Sequence of chain A:
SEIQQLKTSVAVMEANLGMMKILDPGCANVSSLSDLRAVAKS

Sequence of chain B:
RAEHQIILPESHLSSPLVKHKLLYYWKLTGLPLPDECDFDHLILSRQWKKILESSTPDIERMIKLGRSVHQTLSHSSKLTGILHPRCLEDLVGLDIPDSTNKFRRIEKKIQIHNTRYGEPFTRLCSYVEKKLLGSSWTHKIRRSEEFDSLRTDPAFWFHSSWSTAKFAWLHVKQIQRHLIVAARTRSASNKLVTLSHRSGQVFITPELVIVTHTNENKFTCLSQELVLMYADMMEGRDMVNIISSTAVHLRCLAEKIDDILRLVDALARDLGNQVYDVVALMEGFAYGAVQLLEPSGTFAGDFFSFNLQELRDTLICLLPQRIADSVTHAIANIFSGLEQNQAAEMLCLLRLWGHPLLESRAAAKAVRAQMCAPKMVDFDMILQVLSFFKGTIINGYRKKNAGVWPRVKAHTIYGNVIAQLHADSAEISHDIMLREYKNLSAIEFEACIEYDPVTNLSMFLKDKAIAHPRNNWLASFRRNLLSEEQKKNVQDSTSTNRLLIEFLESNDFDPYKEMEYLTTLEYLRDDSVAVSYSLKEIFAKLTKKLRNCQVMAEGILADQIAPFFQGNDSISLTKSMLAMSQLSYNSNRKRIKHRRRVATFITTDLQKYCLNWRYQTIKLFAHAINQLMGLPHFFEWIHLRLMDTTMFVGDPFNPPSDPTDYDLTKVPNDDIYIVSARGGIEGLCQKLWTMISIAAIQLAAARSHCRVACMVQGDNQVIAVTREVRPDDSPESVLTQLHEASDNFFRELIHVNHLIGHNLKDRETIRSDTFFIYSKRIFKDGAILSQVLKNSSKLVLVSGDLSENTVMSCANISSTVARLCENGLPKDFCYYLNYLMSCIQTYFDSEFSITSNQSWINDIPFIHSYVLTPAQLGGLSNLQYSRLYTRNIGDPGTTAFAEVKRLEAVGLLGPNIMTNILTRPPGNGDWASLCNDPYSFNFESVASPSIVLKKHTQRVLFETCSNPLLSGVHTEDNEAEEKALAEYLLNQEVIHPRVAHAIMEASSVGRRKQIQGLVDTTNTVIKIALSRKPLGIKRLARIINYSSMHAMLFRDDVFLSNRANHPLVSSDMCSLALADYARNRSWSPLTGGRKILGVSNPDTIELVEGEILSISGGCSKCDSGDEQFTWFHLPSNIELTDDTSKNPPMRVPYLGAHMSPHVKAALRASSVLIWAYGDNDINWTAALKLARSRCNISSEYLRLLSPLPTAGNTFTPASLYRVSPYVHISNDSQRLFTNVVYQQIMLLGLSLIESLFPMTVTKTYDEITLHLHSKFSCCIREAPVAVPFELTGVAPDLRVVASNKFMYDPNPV

These two protein chains interact to form a complex.

Residue-level contacts at the interface:
Residue Y651 in chain B is in contact with residue C290 in chain A (closest heavy-atom distance 4.5 Å).
Residue H418 in chain B contacts residue D298 in chain A (closest heavy-atom distance 3.4 Å).
Residue Y651 in chain B contacts residue D287 in chain A (closest heavy-atom distance 3.9 Å).
Residue Q663 in chain B interacts with residue S297 in chain A (closest heavy-atom distance 4.0 Å).
Residue H669 in chain B is in contact with residue A291 in chain A (closest heavy-atom distance 3.6 Å).
Residue P668 in chain B contacts residue S295 in chain A (closest heavy-atom distance 2.9 Å).
Residue Y651 in chain B is in contact with residue I285 in chain A (closest heavy-atom distance 3.8 Å).
Residue P668 in chain B interacts with residue L296 in chain A (closest heavy-atom distance 3.8 Å).
Residue K416 in chain B interacts with residue D298 in chain A (closest heavy-atom distance 2.9 Å).
Residue N446 in chain B contacts residue V275 in chain A (closest heavy-atom distance 3.9 Å).
Residue S448 in chain B contacts residue M282 in chain A (closest heavy-atom distance 3.4 Å).
Residue L667 in chain B is in contact with residue L296 in chain A (closest heavy-atom distance 3.3 Å).
Residue Y421 in chain B contacts residue A278 in chain A (closest heavy-atom distance 3.9 Å).
Residue Y421 in chain B is in contact with residue T271 in chain A (closest heavy-atom distance 3.5 Å).
Residue K416 in chain B interacts with residue S297 in chain A (closest heavy-atom distance 4.0 Å).
Residue H418 in chain B interacts with residue R300 in chain A (closest heavy-atom distance 3.6 Å).
Residue L656 in chain B is in contact with residue I285 in chain A (closest heavy-atom distance 3.8 Å).
Residue G666 in chain B is in contact with residue L296 in chain A (closest heavy-atom distance 3.5 Å).
Residue Y421 in chain B is in contact with residue R300 in chain A (closest heavy-atom distance 3.4 Å).
Residue N446 in chain B contacts residue T271 in chain A (closest heavy-atom distance 4.4 Å).
Residue L656 in chain B interacts with residue L286 in chain A (closest heavy-atom distance 4.2 Å).
Residue L656 in chain B interacts with residue M282 in chain A (closest heavy-atom distance 3.8 Å).
Residue Y651 in chain B is in contact with residue A291 in chain A (closest heavy-atom distance 4.5 Å).
Residue L390 in chain B contacts residue M282 in chain A (closest heavy-atom distance 3.8 Å).
Residue E451 in chain B interacts with residue L299 in chain A (closest heavy-atom distance 3.3 Å).
Residue L667 in chain B contacts residue S295 in chain A (closest heavy-atom distance 3.7 Å).
Residue L528 in chain B interacts with residue N292 in chain A (closest heavy-atom distance 4.6 Å).
Residue L390 in chain B interacts with residue N279 in chain A (closest heavy-atom distance 3.7 Å).
Residue Q652 in chain B is in contact with residue P288 in chain A (closest heavy-atom distance 3.6 Å).
Residue P668 in chain B is in contact with residue S294 in chain A (closest heavy-atom distance 3.9 Å).
Residue K416 in chain B interacts with residue L296 in chain A (closest heavy-atom distance 4.5 Å).
Residue G422 in chain B contacts residue T271 in chain A (closest heavy-atom distance 3.1 Å).
Residue L676 in chain B is in contact with residue A291 in chain A (closest heavy-atom distance 4.1 Å).
Residue E672 in chain B contacts residue S295 in chain A (closest heavy-atom distance 4.5 Å).
Residue L528 in chain B interacts with residue A291 in chain A (closest heavy-atom distance 3.6 Å).
Residue A449 in chain B is in contact with residue V275 in chain A (closest heavy-atom distance 4.5 Å).
Residue A449 in chain B is in contact with residue A278 in chain A (closest heavy-atom distance 3.9 Å).
Residue F386 in chain B contacts residue M282 in chain A (closest heavy-atom distance 3.9 Å).
Residue K655 in chain B is in contact with residue I285 in chain A (closest heavy-atom distance 3.4 Å).
Residue Q663 in chain B contacts residue S295 in chain A (closest heavy-atom distance 3.1 Å).
Residue P668 in chain B interacts with residue V293 in chain A (closest heavy-atom distance 4.6 Å).
Residue Y651 in chain B is in contact with residue L286 in chain A (closest heavy-atom distance 3.4 Å).
Residue F386 in chain B interacts with residue M283 in chain A (closest heavy-atom distance 3.7 Å).
Residue Y651 in chain B contacts residue P288 in chain A (closest heavy-atom distance 3.9 Å).
Residue Y421 in chain B contacts residue A274 in chain A (closest heavy-atom distance 3.6 Å).
Residue K445 in chain B is in contact with residue V275 in chain A (closest heavy-atom distance 3.8 Å).
Residue N662 in chain B contacts residue S295 in chain A (closest heavy-atom distance 3.5 Å).
Residue F386 in chain B interacts with residue N279 in chain A (closest heavy-atom distance 3.8 Å).
Residue K655 in chain B is in contact with residue L286 in chain A (closest heavy-atom distance 3.6 Å).
Residue L393 in chain B contacts residue M282 in chain A (closest heavy-atom distance 4.4 Å).
Residue N662 in chain B contacts residue L296 in chain A (closest heavy-atom distance 4.3 Å).
Residue H659 in chain B is in contact with residue I285 in chain A (closest heavy-atom distance 3.7 Å).
Residue L676 in chain B contacts residue P288 in chain A (closest heavy-atom distance 3.9 Å).
Residue A449 in chain B contacts residue M282 in chain A (closest heavy-atom distance 3.7 Å).
Residue H659 in chain B is in contact with residue L299 in chain A (closest heavy-atom distance 4.0 Å).
Residue Y421 in chain B is in contact with residue V275 in chain A (closest heavy-atom distance 3.8 Å).
Residue F386 in chain B contacts residue L286 in chain A (closest heavy-atom distance 4.4 Å).
Residue Q652 in chain B contacts residue L286 in chain A (closest heavy-atom distance 3.0 Å).
Residue H659 in chain B interacts with residue S295 in chain A (closest heavy-atom distance 3.6 Å).
Residue M679 in chain B interacts with residue P288 in chain A (closest heavy-atom distance 3.9 Å).